Sequence of the second protein:
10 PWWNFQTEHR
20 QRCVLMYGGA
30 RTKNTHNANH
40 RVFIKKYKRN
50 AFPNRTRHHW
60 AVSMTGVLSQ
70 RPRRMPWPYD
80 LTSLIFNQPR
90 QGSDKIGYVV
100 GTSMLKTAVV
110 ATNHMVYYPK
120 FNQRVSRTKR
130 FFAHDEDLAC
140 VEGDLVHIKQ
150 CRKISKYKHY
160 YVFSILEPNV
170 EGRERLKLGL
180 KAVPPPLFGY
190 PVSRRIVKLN

Residue-level contacts at the interface:
Residue F42 in the second protein interacts with residue Y10 in the first protein (closest heavy-atom distance 4.8 Å).
Residue I43 in the second protein interacts with residue Y45 in the first protein (closest heavy-atom distance 4.2 Å).
Residue V41 in the second protein contacts residue G11 in the first protein (closest heavy-atom distance 3.6 Å).
Residue V41 in the second protein contacts residue Y10 in the first protein (closest heavy-atom distance 3.9 Å).
Residue H39 in the second protein is in contact with residue C12 in the first protein (closest heavy-atom distance 5.0 Å).
Residue I43 in the second protein is in contact with residue Y10 in the first protein (closest heavy-atom distance 3.8 Å).
Residue I43 in the second protein interacts with residue L44 in the first protein (closest heavy-atom distance 4.8 Å).
Residue H39 in the second protein interacts with residue M6 in the first protein (closest heavy-atom distance 4.6 Å).
Residue N38 in the second protein interacts with residue G11 in the first protein (closest heavy-atom distance 3.8 Å).
Residue H39 in the second protein is in contact with residue G11 in the first protein (closest heavy-atom distance 3.2 Å).
Residue K44 in the second protein interacts with residue W7 in the first protein (closest heavy-atom distance 4.6 Å).

These two protein chains interact to form a complex.

Sequence of the first protein:
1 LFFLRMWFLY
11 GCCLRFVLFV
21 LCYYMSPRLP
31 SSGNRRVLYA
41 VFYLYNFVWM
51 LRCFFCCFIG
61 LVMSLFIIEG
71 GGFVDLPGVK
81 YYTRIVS